This data describes a binding interaction between two proteins.

Sequence of the second protein:
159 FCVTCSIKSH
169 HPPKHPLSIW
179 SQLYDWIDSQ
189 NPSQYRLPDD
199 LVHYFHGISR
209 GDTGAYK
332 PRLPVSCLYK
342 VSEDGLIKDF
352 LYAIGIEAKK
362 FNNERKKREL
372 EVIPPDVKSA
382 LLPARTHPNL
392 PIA

Sequence of the first protein:
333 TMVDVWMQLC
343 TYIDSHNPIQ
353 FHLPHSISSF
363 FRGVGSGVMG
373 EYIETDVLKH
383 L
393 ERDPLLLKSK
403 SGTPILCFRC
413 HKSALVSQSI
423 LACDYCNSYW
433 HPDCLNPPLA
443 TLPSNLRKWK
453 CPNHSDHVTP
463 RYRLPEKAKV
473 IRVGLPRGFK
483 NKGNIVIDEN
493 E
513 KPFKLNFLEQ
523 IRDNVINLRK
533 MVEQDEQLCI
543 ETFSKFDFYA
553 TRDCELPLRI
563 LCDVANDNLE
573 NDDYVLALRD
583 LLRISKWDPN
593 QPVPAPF

Interface contacts:
Residue I473 in the first protein contacts residue K341 in the second protein (closest heavy-atom distance 2.7 Å).
Residue E493 in the first protein is in contact with residue Q188 in the second protein (closest heavy-atom distance 3.8 Å).
Residue I489 in the first protein interacts with residue L339 in the second protein (closest heavy-atom distance 3.8 Å).
Residue N568 in the first protein contacts residue L391 in the second protein (closest heavy-atom distance 4.0 Å).
Residue L477 in the first protein is in contact with residue I185 in the second protein (closest heavy-atom distance 3.8 Å).
Residue L466 in the first protein interacts with residue C338 in the second protein (closest heavy-atom distance 3.2 Å).
Residue D590 in the first protein interacts with residue N390 in the second protein (closest heavy-atom distance 4.0 Å).
Residue G476 in the first protein contacts residue D186 in the second protein (closest heavy-atom distance 3.4 Å).
Residue I487 in the first protein contacts residue C338 in the second protein (closest heavy-atom distance 3.3 Å).
Residue N492 in the first protein is in contact with residue K341 in the second protein (closest heavy-atom distance 3.5 Å).
Residue L466 in the first protein is in contact with residue L339 in the second protein (closest heavy-atom distance 3.7 Å).
Residue R479 in the first protein is in contact with residue K349 in the second protein (closest heavy-atom distance 3.6 Å).
Residue V475 in the first protein is in contact with residue D186 in the second protein (closest heavy-atom distance 4.0 Å).
Residue N592 in the first protein interacts with residue I393 in the second protein (closest heavy-atom distance 3.4 Å).
Residue N573 in the first protein is in contact with residue T387 in the second protein (closest heavy-atom distance 3.0 Å).
Residue R474 in the first protein is in contact with residue D183 in the second protein (closest heavy-atom distance 3.5 Å).
Residue I473 in the first protein contacts residue Y340 in the second protein (closest heavy-atom distance 3.2 Å).
Residue P467 in the first protein is in contact with residue S337 in the second protein (closest heavy-atom distance 3.7 Å).
Residue P591 in the first protein interacts with residue I393 in the second protein (closest heavy-atom distance 3.3 Å).
Residue Y576 in the first protein contacts residue N390 in the second protein (closest heavy-atom distance 3.6 Å).
Residue R581 in the first protein contacts residue P376 in the second protein (closest heavy-atom distance 3.6 Å).
Residue N492 in the first protein contacts residue Q188 in the second protein (closest heavy-atom distance 4.0 Å).
Residue D490 in the first protein contacts residue K341 in the second protein (closest heavy-atom distance 3.2 Å).
Residue R479 in the first protein interacts with residue Y353 in the second protein (closest heavy-atom distance 3.9 Å).
Residue R479 in the first protein is in contact with residue D350 in the second protein (closest heavy-atom distance 3.3 Å).
Residue G480 in the first protein is in contact with residue D350 in the second protein (closest heavy-atom distance 3.2 Å).
Residue R581 in the first protein contacts residue D377 in the second protein (closest heavy-atom distance 3.2 Å).
Residue F481 in the first protein interacts with residue Y340 in the second protein (closest heavy-atom distance 3.7 Å).
Residue K471 in the first protein contacts residue C338 in the second protein (closest heavy-atom distance 3.9 Å).
Residue E491 in the first protein contacts residue E344 in the second protein (closest heavy-atom distance 4.0 Å).
Residue V488 in the first protein is in contact with residue V342 in the second protein (closest heavy-atom distance 3.6 Å).
Residue K484 in the first protein interacts with residue V336 in the second protein (closest heavy-atom distance 3.6 Å).
Residue I473 in the first protein is in contact with residue C338 in the second protein (closest heavy-atom distance 3.8 Å).
Residue Q593 in the first protein is in contact with residue A394 in the second protein (closest heavy-atom distance 3.2 Å).
Residue D574 in the first protein contacts residue K379 in the second protein (closest heavy-atom distance 3.7 Å).
Residue V475 in the first protein contacts residue V342 in the second protein (closest heavy-atom distance 3.5 Å).
Residue I473 in the first protein interacts with residue L339 in the second protein (closest heavy-atom distance 3.1 Å).
Residue P478 in the first protein interacts with residue I185 in the second protein (closest heavy-atom distance 3.9 Å).
Residue N573 in the first protein is in contact with residue R386 in the second protein (closest heavy-atom distance 3.9 Å).
Residue G476 in the first protein contacts residue I185 in the second protein (closest heavy-atom distance 2.7 Å).
Residue V488 in the first protein interacts with residue Y340 in the second protein (closest heavy-atom distance 3.2 Å).
Residue V475 in the first protein interacts with residue K341 in the second protein (closest heavy-atom distance 3.1 Å).
Residue P478 in the first protein is in contact with residue G346 in the second protein (closest heavy-atom distance 3.4 Å).
Residue I487 in the first protein interacts with residue Y340 in the second protein (closest heavy-atom distance 2.5 Å).
Residue I489 in the first protein contacts residue K341 in the second protein (closest heavy-atom distance 3.5 Å).
Residue R474 in the first protein contacts residue Q188 in the second protein (closest heavy-atom distance 3.8 Å).
Residue L578 in the first protein is in contact with residue K379 in the second protein (closest heavy-atom distance 3.5 Å).
Residue R474 in the first protein interacts with residue K341 in the second protein (closest heavy-atom distance 3.6 Å).
Residue V472 in the first protein is in contact with residue L339 in the second protein (closest heavy-atom distance 3.1 Å).
Residue Q593 in the first protein is in contact with residue N390 in the second protein (closest heavy-atom distance 3.7 Å).
Residue E491 in the first protein is in contact with residue V342 in the second protein (closest heavy-atom distance 3.1 Å).
Residue R474 in the first protein contacts residue Y182 in the second protein (closest heavy-atom distance 4.0 Å).
Residue V577 in the first protein contacts residue R386 in the second protein (closest heavy-atom distance 3.2 Å).
Residue I487 in the first protein is in contact with residue L339 in the second protein (closest heavy-atom distance 3.2 Å).
Residue I489 in the first protein is in contact with residue Y340 in the second protein (closest heavy-atom distance 2.5 Å).
Residue F481 in the first protein is in contact with residue V342 in the second protein (closest heavy-atom distance 3.9 Å).
Residue L580 in the first protein is in contact with residue R386 in the second protein (closest heavy-atom distance 3.8 Å).
Residue N592 in the first protein is in contact with residue A394 in the second protein (closest heavy-atom distance 3.5 Å).
Residue Y576 in the first protein contacts residue R386 in the second protein (closest heavy-atom distance 3.4 Å).
Residue I487 in the first protein contacts residue V336 in the second protein (closest heavy-atom distance 3.6 Å).